Sequence of chain B:
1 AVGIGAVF

Sequence of chain A:
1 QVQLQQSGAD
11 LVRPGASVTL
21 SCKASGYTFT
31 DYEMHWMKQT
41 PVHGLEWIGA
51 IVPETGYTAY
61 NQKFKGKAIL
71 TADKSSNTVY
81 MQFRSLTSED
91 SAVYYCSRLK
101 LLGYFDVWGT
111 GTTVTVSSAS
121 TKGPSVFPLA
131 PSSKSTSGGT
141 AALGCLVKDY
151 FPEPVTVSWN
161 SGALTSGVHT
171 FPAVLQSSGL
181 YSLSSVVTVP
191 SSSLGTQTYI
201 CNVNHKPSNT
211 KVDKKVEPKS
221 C

Residue-level contacts at the interface:
Residue E33 in chain A contacts residue G5 in chain B (closest heavy-atom distance 2.9 Å).
Residue L101 in chain A contacts residue G5 in chain B (closest heavy-atom distance 3.3 Å).
Residue V52 in chain A is in contact with residue G5 in chain B (closest heavy-atom distance 4.8 Å).
Residue G103 in chain A contacts residue V2 in chain B (closest heavy-atom distance 4.9 Å).
Residue L101 in chain A contacts residue V7 in chain B (closest heavy-atom distance 3.9 Å).
Residue D31 in chain A interacts with residue F8 in chain B (closest heavy-atom distance 3.5 Å).
Residue E33 in chain A contacts residue F8 in chain B (closest heavy-atom distance 3.4 Å).
Residue L101 in chain A is in contact with residue G3 in chain B (closest heavy-atom distance 3.6 Å).
Residue L101 in chain A interacts with residue A1 in chain B (closest heavy-atom distance 4.8 Å).
Residue H35 in chain A interacts with residue I4 in chain B (closest heavy-atom distance 3.9 Å).
Residue T55 in chain A interacts with residue V7 in chain B (closest heavy-atom distance 4.7 Å).
Residue G103 in chain A is in contact with residue A1 in chain B (closest heavy-atom distance 3.0 Å).
Residue Y57 in chain A contacts residue G5 in chain B (closest heavy-atom distance 4.8 Å).
Residue L101 in chain A is in contact with residue F8 in chain B (closest heavy-atom distance 3.4 Å).
Residue W47 in chain A is in contact with residue I4 in chain B (closest heavy-atom distance 4.5 Å).
Residue A59 in chain A contacts residue I4 in chain B (closest heavy-atom distance 4.0 Å).
Residue L102 in chain A interacts with residue G3 in chain B (closest heavy-atom distance 4.6 Å).
Residue T58 in chain A is in contact with residue I4 in chain B (closest heavy-atom distance 4.3 Å).
Residue E33 in chain A contacts residue I4 in chain B (closest heavy-atom distance 3.4 Å).
Residue L99 in chain A interacts with residue A1 in chain B (closest heavy-atom distance 3.7 Å).
Residue L102 in chain A is in contact with residue V2 in chain B (closest heavy-atom distance 2.8 Å).
Residue L101 in chain A contacts residue A6 in chain B (closest heavy-atom distance 3.3 Å).
Residue Y32 in chain A interacts with residue F8 in chain B (closest heavy-atom distance 4.7 Å).
Residue L101 in chain A contacts residue V2 in chain B (closest heavy-atom distance 3.2 Å).
Residue A50 in chain A contacts residue I4 in chain B (closest heavy-atom distance 3.7 Å).
Residue Y104 in chain A contacts residue A1 in chain B (closest heavy-atom distance 4.2 Å).
Residue V52 in chain A contacts residue I4 in chain B (closest heavy-atom distance 4.5 Å).
Residue L102 in chain A contacts residue A1 in chain B (closest heavy-atom distance 3.6 Å).
Residue K100 in chain A is in contact with residue V2 in chain B (closest heavy-atom distance 5.0 Å).
Residue K100 in chain A contacts residue A1 in chain B (closest heavy-atom distance 4.6 Å).
Residue L101 in chain A is in contact with residue I4 in chain B (closest heavy-atom distance 4.1 Å).
Residue Y57 in chain A interacts with residue I4 in chain B (closest heavy-atom distance 3.4 Å).
Residue E54 in chain A interacts with residue F8 in chain B (closest heavy-atom distance 3.5 Å).
Residue H35 in chain A contacts residue G3 in chain B (closest heavy-atom distance 4.8 Å).
Residue V52 in chain A interacts with residue V7 in chain B (closest heavy-atom distance 4.0 Å).
Residue F105 in chain A contacts residue A1 in chain B (closest heavy-atom distance 4.7 Å).
Residue V52 in chain A contacts residue F8 in chain B (closest heavy-atom distance 4.0 Å).
Residue T55 in chain A interacts with residue F8 in chain B (closest heavy-atom distance 4.7 Å).
Residue T30 in chain A interacts with residue F8 in chain B (closest heavy-atom distance 3.1 Å).
Residue L99 in chain A interacts with residue G3 in chain B (closest heavy-atom distance 3.7 Å).
Residue I51 in chain A is in contact with residue I4 in chain B (closest heavy-atom distance 4.4 Å).
Residue E33 in chain A is in contact with residue G3 in chain B (closest heavy-atom distance 3.8 Å).
Residue L99 in chain A contacts residue V2 in chain B (closest heavy-atom distance 4.9 Å).
Residue K100 in chain A interacts with residue F8 in chain B (closest heavy-atom distance 4.7 Å).

The following describes two proteins that form a bound complex.